Contacts between the two chains:
Residue W147 in chain A interacts with residue G8 in chain B (closest heavy-atom distance 2.8 Å).
Residue H70 in chain A interacts with residue L2 in chain B (closest heavy-atom distance 4.2 Å).
Residue H74 in chain A is in contact with residue V6 in chain B (closest heavy-atom distance 4.9 Å).
Residue T143 in chain A is in contact with residue V9 in chain B (closest heavy-atom distance 3.0 Å).
Residue Y159 in chain A is in contact with residue K3 in chain B (closest heavy-atom distance 3.4 Å).
Residue R97 in chain A contacts residue H7 in chain B (closest heavy-atom distance 3.5 Å).
Residue Y59 in chain A interacts with residue I1 in chain B (closest heavy-atom distance 3.5 Å).
Residue Y99 in chain A interacts with residue L2 in chain B (closest heavy-atom distance 3.7 Å).
Residue K146 in chain A contacts residue G8 in chain B (closest heavy-atom distance 4.9 Å).
Residue A150 in chain A is in contact with residue H7 in chain B (closest heavy-atom distance 4.4 Å).
Residue L81 in chain A is in contact with residue V9 in chain B (closest heavy-atom distance 4.0 Å).
Residue E63 in chain A contacts residue L2 in chain B (closest heavy-atom distance 2.8 Å).
Residue V152 in chain A interacts with residue H7 in chain B (closest heavy-atom distance 3.5 Å).
Residue K66 in chain A is in contact with residue E4 in chain B (closest heavy-atom distance 3.6 Å).
Residue Y116 in chain A interacts with residue V9 in chain B (closest heavy-atom distance 3.8 Å).
Residue T143 in chain A is in contact with residue G8 in chain B (closest heavy-atom distance 5.0 Å).
Residue F9 in chain A contacts residue L2 in chain B (closest heavy-atom distance 3.5 Å).
Residue Q155 in chain A interacts with residue H7 in chain B (closest heavy-atom distance 3.4 Å).
Residue T80 in chain A is in contact with residue V9 in chain B (closest heavy-atom distance 3.6 Å).
Residue K146 in chain A contacts residue V9 in chain B (closest heavy-atom distance 3.0 Å).
Residue K66 in chain A interacts with residue I1 in chain B (closest heavy-atom distance 3.9 Å).
Residue D77 in chain A contacts residue G8 in chain B (closest heavy-atom distance 3.1 Å).
Residue W167 in chain A contacts residue I1 in chain B (closest heavy-atom distance 3.5 Å).
Residue T73 in chain A contacts residue V6 in chain B (closest heavy-atom distance 3.4 Å).
Residue T163 in chain A is in contact with residue I1 in chain B (closest heavy-atom distance 4.3 Å).
Residue H70 in chain A contacts residue K3 in chain B (closest heavy-atom distance 3.3 Å).
Residue Q155 in chain A contacts residue K3 in chain B (closest heavy-atom distance 4.3 Å).
Residue K66 in chain A interacts with residue L2 in chain B (closest heavy-atom distance 2.9 Å).
Residue Y84 in chain A contacts residue V9 in chain B (closest heavy-atom distance 2.7 Å).
Residue Q155 in chain A is in contact with residue E4 in chain B (closest heavy-atom distance 4.7 Å).
Residue V152 in chain A interacts with residue K3 in chain B (closest heavy-atom distance 4.5 Å).
Residue M5 in chain A interacts with residue I1 in chain B (closest heavy-atom distance 3.7 Å).
Residue L156 in chain A interacts with residue K3 in chain B (closest heavy-atom distance 2.9 Å).
Residue Q155 in chain A is in contact with residue P5 in chain B (closest heavy-atom distance 3.5 Å).
Residue T73 in chain A contacts residue G8 in chain B (closest heavy-atom distance 4.3 Å).
Residue A69 in chain A is in contact with residue V6 in chain B (closest heavy-atom distance 3.8 Å).
Residue Y7 in chain A is in contact with residue I1 in chain B (closest heavy-atom distance 3.2 Å).
Residue Y99 in chain A contacts residue K3 in chain B (closest heavy-atom distance 3.3 Å).
Residue E63 in chain A interacts with residue I1 in chain B (closest heavy-atom distance 3.2 Å).
Residue Y171 in chain A is in contact with residue I1 in chain B (closest heavy-atom distance 3.2 Å).
Residue H70 in chain A contacts residue V6 in chain B (closest heavy-atom distance 3.8 Å).
Residue V67 in chain A interacts with residue L2 in chain B (closest heavy-atom distance 3.5 Å).
Residue K66 in chain A is in contact with residue K3 in chain B (closest heavy-atom distance 4.2 Å).
Residue T73 in chain A contacts residue H7 in chain B (closest heavy-atom distance 4.4 Å).
Residue Y159 in chain A interacts with residue L2 in chain B (closest heavy-atom distance 3.6 Å).
Residue D77 in chain A contacts residue V9 in chain B (closest heavy-atom distance 2.8 Å).
Residue W147 in chain A contacts residue H7 in chain B (closest heavy-atom distance 3.7 Å).
Residue M45 in chain A contacts residue L2 in chain B (closest heavy-atom distance 3.7 Å).
Residue W147 in chain A contacts residue V9 in chain B (closest heavy-atom distance 3.7 Å).
Residue Y123 in chain A contacts residue V9 in chain B (closest heavy-atom distance 4.5 Å).
Residue Y7 in chain A is in contact with residue L2 in chain B (closest heavy-atom distance 3.4 Å).
Residue Y159 in chain A contacts residue I1 in chain B (closest heavy-atom distance 2.3 Å).
Residue D77 in chain A is in contact with residue H7 in chain B (closest heavy-atom distance 4.4 Å).
Residue R97 in chain A interacts with residue V6 in chain B (closest heavy-atom distance 3.2 Å).

These two protein chains interact to form a complex.

Sequence of chain B:
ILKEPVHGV

Sequence of chain A:
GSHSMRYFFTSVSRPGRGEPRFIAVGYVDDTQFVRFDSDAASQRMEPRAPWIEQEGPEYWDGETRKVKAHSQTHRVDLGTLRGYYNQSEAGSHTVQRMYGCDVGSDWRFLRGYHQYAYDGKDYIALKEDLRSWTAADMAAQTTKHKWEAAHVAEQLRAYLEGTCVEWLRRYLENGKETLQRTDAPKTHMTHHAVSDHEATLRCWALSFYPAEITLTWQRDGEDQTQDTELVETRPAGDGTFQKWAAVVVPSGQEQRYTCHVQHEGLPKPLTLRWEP